Residue-level contacts at the interface:
Residue Q171 in the first protein contacts residue G13 in the second protein (closest heavy-atom distance 3.3 Å).
Residue L168 in the first protein interacts with residue L7 in the second protein (closest heavy-atom distance 3.8 Å).
Residue F165 in the first protein is in contact with residue V15 in the second protein (closest heavy-atom distance 3.6 Å).
Residue D63 in the first protein interacts with residue R25 in the second protein (closest heavy-atom distance 2.9 Å).
Residue L168 in the first protein interacts with residue A14 in the second protein (closest heavy-atom distance 3.9 Å).
Residue D270 in the first protein contacts residue R6 in the second protein (closest heavy-atom distance 3.0 Å).
Residue P170 in the first protein is in contact with residue A31 in the second protein (closest heavy-atom distance 3.2 Å).
Residue F165 in the first protein interacts with residue G16 in the second protein (closest heavy-atom distance 3.5 Å).
Residue F78 in the first protein contacts residue L35 in the second protein (closest heavy-atom distance 3.9 Å).
Residue T95 in the first protein contacts residue T24 in the second protein (closest heavy-atom distance 3.0 Å).
Residue G172 in the first protein is in contact with residue R30 in the second protein (closest heavy-atom distance 3.3 Å).
Residue V169 in the first protein interacts with residue V15 in the second protein (closest heavy-atom distance 3.9 Å).
Residue L168 in the first protein is in contact with residue A4 in the second protein (closest heavy-atom distance 3.7 Å).
Residue R64 in the first protein is in contact with residue D33 in the second protein (closest heavy-atom distance 3.0 Å).
Residue D63 in the first protein is in contact with residue H29 in the second protein (closest heavy-atom distance 3.3 Å).
Residue K289 in the first protein interacts with residue T34 in the second protein (closest heavy-atom distance 2.7 Å).
Residue P170 in the first protein contacts residue F12 in the second protein (closest heavy-atom distance 3.8 Å).
Residue T294 in the first protein is in contact with residue A10 in the second protein (closest heavy-atom distance 3.4 Å).
Residue Q76 in the first protein is in contact with residue L7 in the second protein (closest heavy-atom distance 3.5 Å).
Residue V169 in the first protein interacts with residue A31 in the second protein (closest heavy-atom distance 3.2 Å).
Residue L168 in the first protein interacts with residue G13 in the second protein (closest heavy-atom distance 3.3 Å).
Residue G65 in the first protein contacts residue F32 in the second protein (closest heavy-atom distance 3.9 Å).
Residue G172 in the first protein contacts residue T34 in the second protein (closest heavy-atom distance 2.7 Å).
Residue K289 in the first protein is in contact with residue A36 in the second protein (closest heavy-atom distance 3.0 Å).
Residue V166 in the first protein is in contact with residue A17 in the second protein (closest heavy-atom distance 3.5 Å).
Residue K289 in the first protein interacts with residue L35 in the second protein (closest heavy-atom distance 3.3 Å).
Residue L67 in the first protein is in contact with residue L28 in the second protein (closest heavy-atom distance 3.7 Å).
Residue L81 in the first protein interacts with residue F32 in the second protein (closest heavy-atom distance 3.8 Å).
Residue P170 in the first protein is in contact with residue T34 in the second protein (closest heavy-atom distance 3.5 Å).
Residue T302 in the first protein interacts with residue L35 in the second protein (closest heavy-atom distance 3.5 Å).
Residue V169 in the first protein is in contact with residue G13 in the second protein (closest heavy-atom distance 2.8 Å).
Residue V312 in the first protein is in contact with residue F12 in the second protein (closest heavy-atom distance 3.7 Å).
Residue F165 in the first protein is in contact with residue A17 in the second protein (closest heavy-atom distance 2.7 Å).
Residue P80 in the first protein contacts residue F32 in the second protein (closest heavy-atom distance 3.5 Å).
Residue V169 in the first protein is in contact with residue F12 in the second protein (closest heavy-atom distance 3.3 Å).
Residue P295 in the first protein is in contact with residue A9 in the second protein (closest heavy-atom distance 3.4 Å).
Residue R64 in the first protein contacts residue F32 in the second protein (closest heavy-atom distance 3.5 Å).
Residue P170 in the first protein contacts residue L35 in the second protein (closest heavy-atom distance 3.8 Å).
Residue Q171 in the first protein is in contact with residue G11 in the second protein (closest heavy-atom distance 2.8 Å).
Residue V167 in the first protein interacts with residue G13 in the second protein (closest heavy-atom distance 3.4 Å).
Residue L314 in the first protein is in contact with residue A10 in the second protein (closest heavy-atom distance 3.6 Å).
Residue T95 in the first protein interacts with residue L28 in the second protein (closest heavy-atom distance 4.0 Å).
Residue L168 in the first protein is in contact with residue F12 in the second protein (closest heavy-atom distance 3.2 Å).
Residue L314 in the first protein interacts with residue R6 in the second protein (closest heavy-atom distance 3.4 Å).
Residue R64 in the first protein is in contact with residue H29 in the second protein (closest heavy-atom distance 2.8 Å).
Residue V169 in the first protein contacts residue M27 in the second protein (closest heavy-atom distance 3.8 Å).
Residue V167 in the first protein interacts with residue A14 in the second protein (closest heavy-atom distance 3.7 Å).
Residue V166 in the first protein is in contact with residue V15 in the second protein (closest heavy-atom distance 3.4 Å).
Residue V296 in the first protein is in contact with residue A9 in the second protein (closest heavy-atom distance 2.9 Å).
Residue Q171 in the first protein contacts residue F12 in the second protein (closest heavy-atom distance 3.8 Å).
Residue Q171 in the first protein interacts with residue R30 in the second protein (closest heavy-atom distance 2.5 Å).
Residue Q171 in the first protein interacts with residue M27 in the second protein (closest heavy-atom distance 3.4 Å).
Residue V296 in the first protein interacts with residue A10 in the second protein (closest heavy-atom distance 3.5 Å).
Residue L67 in the first protein contacts residue L35 in the second protein (closest heavy-atom distance 3.9 Å).
Residue E82 in the first protein interacts with residue F32 in the second protein (closest heavy-atom distance 3.4 Å).
Residue S310 in the first protein interacts with residue L35 in the second protein (closest heavy-atom distance 3.9 Å).
Residue I66 in the first protein is in contact with residue F32 in the second protein (closest heavy-atom distance 4.0 Å).
Residue V167 in the first protein is in contact with residue V15 in the second protein (closest heavy-atom distance 2.8 Å).
Residue V60 in the first protein contacts residue L28 in the second protein (closest heavy-atom distance 3.9 Å).
Residue Q171 in the first protein interacts with residue T34 in the second protein (closest heavy-atom distance 3.3 Å).

These two protein chains interact to form a complex.

Sequence of the second protein:
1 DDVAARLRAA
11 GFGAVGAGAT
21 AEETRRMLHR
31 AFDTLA

Sequence of the first protein:
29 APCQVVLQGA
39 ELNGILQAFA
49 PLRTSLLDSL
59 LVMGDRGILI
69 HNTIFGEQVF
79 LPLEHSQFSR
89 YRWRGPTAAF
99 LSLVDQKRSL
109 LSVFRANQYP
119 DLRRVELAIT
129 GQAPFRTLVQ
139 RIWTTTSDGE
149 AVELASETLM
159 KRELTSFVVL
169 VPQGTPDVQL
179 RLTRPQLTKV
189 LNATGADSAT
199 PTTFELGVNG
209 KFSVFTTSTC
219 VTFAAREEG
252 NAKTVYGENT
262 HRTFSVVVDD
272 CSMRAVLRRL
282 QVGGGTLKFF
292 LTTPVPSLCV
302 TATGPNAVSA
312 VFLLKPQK